The following describes two proteins that form a bound complex.

Contacts between the two chains:
Residue E19 in the first protein contacts residue K38 in the second protein (closest heavy-atom distance 3.4 Å).
Residue V22 in the first protein is in contact with residue I43 in the second protein (closest heavy-atom distance 3.3 Å).
Residue V22 in the first protein contacts residue R42 in the second protein (closest heavy-atom distance 3.4 Å).
Residue W26 in the first protein is in contact with residue I43 in the second protein (closest heavy-atom distance 4.7 Å).
Residue A12 in the first protein interacts with residue S35 in the second protein (closest heavy-atom distance 2.9 Å).
Residue R16 in the first protein interacts with residue G39 in the second protein (closest heavy-atom distance 4.5 Å).
Residue W26 in the first protein contacts residue A47 in the second protein (closest heavy-atom distance 4.6 Å).
Residue L11 in the first protein contacts residue L32 in the second protein (closest heavy-atom distance 3.5 Å).
Residue W26 in the first protein interacts with residue N46 in the second protein (closest heavy-atom distance 2.6 Å).
Residue E19 in the first protein interacts with residue G39 in the second protein (closest heavy-atom distance 4.0 Å).
Residue L11 in the first protein interacts with residue L36 in the second protein (closest heavy-atom distance 4.2 Å).
Residue T8 in the first protein is in contact with residue M31 in the second protein (closest heavy-atom distance 4.9 Å).
Residue E23 in the first protein contacts residue R42 in the second protein (closest heavy-atom distance 3.9 Å).
Residue F18 in the first protein is in contact with residue I43 in the second protein (closest heavy-atom distance 4.5 Å).
Residue T8 in the first protein is in contact with residue T28 in the second protein (closest heavy-atom distance 4.5 Å).
Residue E19 in the first protein contacts residue R42 in the second protein (closest heavy-atom distance 2.7 Å).
Residue A12 in the first protein is in contact with residue L36 in the second protein (closest heavy-atom distance 4.9 Å).
Residue T8 in the first protein interacts with residue L32 in the second protein (closest heavy-atom distance 3.7 Å).
Residue W26 in the first protein interacts with residue R42 in the second protein (closest heavy-atom distance 4.7 Å).
Residue G15 in the first protein contacts residue K38 in the second protein (closest heavy-atom distance 4.9 Å).
Residue G15 in the first protein contacts residue L36 in the second protein (closest heavy-atom distance 3.9 Å).
Residue G15 in the first protein interacts with residue G39 in the second protein (closest heavy-atom distance 2.9 Å).

Sequence of the first protein:
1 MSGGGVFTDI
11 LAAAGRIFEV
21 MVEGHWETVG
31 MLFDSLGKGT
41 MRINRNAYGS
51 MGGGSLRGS

Sequence of the second protein:
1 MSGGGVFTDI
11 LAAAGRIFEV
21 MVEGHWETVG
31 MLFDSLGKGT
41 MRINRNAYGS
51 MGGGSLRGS